Sequence of the second protein:
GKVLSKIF

This data describes a binding interaction between two proteins.

Contacts between the two chains:
Residue H193 in the first protein is in contact with residue S5 in the second protein (closest heavy-atom distance 3.0 Å).
Residue M82 in the first protein is in contact with residue K6 in the second protein (closest heavy-atom distance 3.6 Å).
Residue G365 in the first protein interacts with residue I7 in the second protein (closest heavy-atom distance 4.1 Å).
Residue F85 in the first protein contacts residue K2 in the second protein (closest heavy-atom distance 4.4 Å).
Residue H208 in the first protein interacts with residue F8 in the second protein (closest heavy-atom distance 3.6 Å).
Residue R84 in the first protein is in contact with residue L4 in the second protein (closest heavy-atom distance 3.7 Å).
Residue Y296 in the first protein contacts residue G1 in the second protein (closest heavy-atom distance 4.4 Å).
Residue E77 in the first protein contacts residue L4 in the second protein (closest heavy-atom distance 3.9 Å).
Residue L369 in the first protein is in contact with residue V3 in the second protein (closest heavy-atom distance 3.9 Å).
Residue D78 in the first protein contacts residue K6 in the second protein (closest heavy-atom distance 2.8 Å).
Residue Y191 in the first protein interacts with residue S5 in the second protein (closest heavy-atom distance 3.4 Å).
Residue L369 in the first protein interacts with residue K2 in the second protein (closest heavy-atom distance 3.8 Å).
Residue G179 in the first protein contacts residue V3 in the second protein (closest heavy-atom distance 3.5 Å).
Residue Y87 in the first protein contacts residue G1 in the second protein (closest heavy-atom distance 3.3 Å).
Residue D80 in the first protein interacts with residue K6 in the second protein (closest heavy-atom distance 3.2 Å).
Residue Y75 in the first protein interacts with residue G1 in the second protein (closest heavy-atom distance 4.2 Å).
Residue H208 in the first protein is in contact with residue I7 in the second protein (closest heavy-atom distance 4.5 Å).
Residue G365 in the first protein is in contact with residue K6 in the second protein (closest heavy-atom distance 3.0 Å).
Residue H193 in the first protein contacts residue I7 in the second protein (closest heavy-atom distance 3.8 Å).
Residue V76 in the first protein is in contact with residue V3 in the second protein (closest heavy-atom distance 4.3 Å).
Residue F83 in the first protein interacts with residue K6 in the second protein (closest heavy-atom distance 3.9 Å).
Residue Y191 in the first protein contacts residue G1 in the second protein (closest heavy-atom distance 3.0 Å).
Residue Y191 in the first protein is in contact with residue V3 in the second protein (closest heavy-atom distance 3.5 Å).
Residue A178 in the first protein contacts residue V3 in the second protein (closest heavy-atom distance 4.4 Å).
Residue D366 in the first protein is in contact with residue S5 in the second protein (closest heavy-atom distance 3.3 Å).
Residue N368 in the first protein interacts with residue V3 in the second protein (closest heavy-atom distance 3.5 Å).
Residue F85 in the first protein contacts residue L4 in the second protein (closest heavy-atom distance 3.5 Å).
Residue F85 in the first protein interacts with residue G1 in the second protein (closest heavy-atom distance 3.0 Å).
Residue N141 in the first protein is in contact with residue K2 in the second protein (closest heavy-atom distance 3.3 Å).
Residue K205 in the first protein is in contact with residue K6 in the second protein (closest heavy-atom distance 4.2 Å).
Residue T177 in the first protein contacts residue K2 in the second protein (closest heavy-atom distance 3.1 Å).
Residue S195 in the first protein contacts residue I7 in the second protein (closest heavy-atom distance 3.8 Å).
Residue Y75 in the first protein interacts with residue K2 in the second protein (closest heavy-atom distance 3.1 Å).
Residue H193 in the first protein is in contact with residue K6 in the second protein (closest heavy-atom distance 3.6 Å).
Residue F142 in the first protein contacts residue K2 in the second protein (closest heavy-atom distance 4.0 Å).
Residue D366 in the first protein contacts residue K6 in the second protein (closest heavy-atom distance 2.7 Å).
Residue G367 in the first protein contacts residue V3 in the second protein (closest heavy-atom distance 3.8 Å).
Residue D366 in the first protein is in contact with residue F8 in the second protein (closest heavy-atom distance 3.8 Å).
Residue I364 in the first protein contacts residue F8 in the second protein (closest heavy-atom distance 2.9 Å).
Residue D79 in the first protein interacts with residue K6 in the second protein (closest heavy-atom distance 4.2 Å).
Residue G365 in the first protein contacts residue F8 in the second protein (closest heavy-atom distance 3.5 Å).
Residue F206 in the first protein interacts with residue K6 in the second protein (closest heavy-atom distance 3.4 Å).
Residue G367 in the first protein interacts with residue S5 in the second protein (closest heavy-atom distance 2.9 Å).
Residue F206 in the first protein interacts with residue S5 in the second protein (closest heavy-atom distance 3.3 Å).
Residue Q391 in the first protein interacts with residue G1 in the second protein (closest heavy-atom distance 3.8 Å).
Residue A178 in the first protein is in contact with residue K2 in the second protein (closest heavy-atom distance 4.2 Å).
Residue G365 in the first protein contacts residue S5 in the second protein (closest heavy-atom distance 3.5 Å).
Residue V76 in the first protein interacts with residue L4 in the second protein (closest heavy-atom distance 3.8 Å).
Residue D366 in the first protein interacts with residue I7 in the second protein (closest heavy-atom distance 4.4 Å).
Residue S207 in the first protein interacts with residue I7 in the second protein (closest heavy-atom distance 3.4 Å).
Residue D78 in the first protein interacts with residue L4 in the second protein (closest heavy-atom distance 3.4 Å).
Residue Y315 in the first protein interacts with residue G1 in the second protein (closest heavy-atom distance 4.3 Å).
Residue L298 in the first protein is in contact with residue G1 in the second protein (closest heavy-atom distance 4.3 Å).
Residue F83 in the first protein is in contact with residue L4 in the second protein (closest heavy-atom distance 3.6 Å).
Residue F85 in the first protein contacts residue V3 in the second protein (closest heavy-atom distance 3.6 Å).
Residue I364 in the first protein is in contact with residue I7 in the second protein (closest heavy-atom distance 3.9 Å).
Residue Y191 in the first protein interacts with residue K2 in the second protein (closest heavy-atom distance 3.9 Å).
Residue S300 in the first protein interacts with residue L4 in the second protein (closest heavy-atom distance 3.4 Å).
Residue F206 in the first protein is in contact with residue I7 in the second protein (closest heavy-atom distance 3.2 Å).
Residue V76 in the first protein contacts residue K2 in the second protein (closest heavy-atom distance 3.5 Å).

Sequence of the first protein:
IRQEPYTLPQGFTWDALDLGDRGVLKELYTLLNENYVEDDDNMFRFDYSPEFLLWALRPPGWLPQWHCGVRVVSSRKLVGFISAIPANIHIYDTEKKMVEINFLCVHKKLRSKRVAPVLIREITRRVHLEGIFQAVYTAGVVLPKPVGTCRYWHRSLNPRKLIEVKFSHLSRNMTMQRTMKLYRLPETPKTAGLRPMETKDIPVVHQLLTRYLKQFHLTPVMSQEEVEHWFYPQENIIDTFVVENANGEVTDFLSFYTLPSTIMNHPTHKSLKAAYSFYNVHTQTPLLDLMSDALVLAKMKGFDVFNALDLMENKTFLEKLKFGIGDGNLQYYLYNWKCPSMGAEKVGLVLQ